Sequence of chain A:
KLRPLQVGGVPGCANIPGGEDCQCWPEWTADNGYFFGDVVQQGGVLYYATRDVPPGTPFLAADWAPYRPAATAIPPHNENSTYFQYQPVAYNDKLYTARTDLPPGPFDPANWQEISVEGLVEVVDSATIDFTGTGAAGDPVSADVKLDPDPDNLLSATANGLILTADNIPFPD

The following describes two proteins that form a bound complex.

Sequence of chain B:
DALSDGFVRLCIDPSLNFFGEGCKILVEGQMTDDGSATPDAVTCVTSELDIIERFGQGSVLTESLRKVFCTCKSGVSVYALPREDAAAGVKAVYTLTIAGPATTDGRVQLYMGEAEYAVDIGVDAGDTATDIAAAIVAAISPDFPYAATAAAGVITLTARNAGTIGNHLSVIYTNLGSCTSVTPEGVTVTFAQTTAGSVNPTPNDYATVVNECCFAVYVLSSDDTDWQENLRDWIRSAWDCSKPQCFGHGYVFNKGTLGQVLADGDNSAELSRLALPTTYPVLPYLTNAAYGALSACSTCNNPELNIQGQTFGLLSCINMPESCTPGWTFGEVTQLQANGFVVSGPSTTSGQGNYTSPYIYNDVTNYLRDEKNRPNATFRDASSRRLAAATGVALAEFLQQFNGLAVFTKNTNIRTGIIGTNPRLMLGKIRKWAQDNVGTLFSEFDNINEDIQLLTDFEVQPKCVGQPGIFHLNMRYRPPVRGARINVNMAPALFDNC

Interface contacts:
Residue N178 in chain B contacts residue K3 in chain A (closest heavy-atom distance 3.7 Å).
Residue S173 in chain B interacts with residue L7 in chain A (closest heavy-atom distance 4.2 Å).
Residue Y97 in chain B interacts with residue V9 in chain A (closest heavy-atom distance 5.0 Å).
Residue P324 in chain B is in contact with residue L4 in chain A (closest heavy-atom distance 4.8 Å).
Residue Y176 in chain B is in contact with residue P6 in chain A (closest heavy-atom distance 3.6 Å).
Residue F194 in chain B is in contact with residue V9 in chain A (closest heavy-atom distance 2.7 Å).
Residue F194 in chain B contacts residue G10 in chain A (closest heavy-atom distance 4.7 Å).
Residue A195 in chain B contacts residue V9 in chain A (closest heavy-atom distance 3.3 Å).
Residue T177 in chain B contacts residue P6 in chain A (closest heavy-atom distance 4.6 Å).
Residue S181 in chain B interacts with residue K3 in chain A (closest heavy-atom distance 4.7 Å).
Residue Q355 in chain B is in contact with residue R5 in chain A (closest heavy-atom distance 3.7 Å).
Residue Q355 in chain B contacts residue C15 in chain A (closest heavy-atom distance 4.1 Å).
Residue G356 in chain B is in contact with residue L4 in chain A (closest heavy-atom distance 3.7 Å).
Residue S173 in chain B contacts residue V9 in chain A (closest heavy-atom distance 3.6 Å).
Residue T282 in chain B interacts with residue Q8 in chain A (closest heavy-atom distance 3.7 Å).
Residue T193 in chain B contacts residue L7 in chain A (closest heavy-atom distance 4.7 Å).
Residue F194 in chain B contacts residue Q8 in chain A (closest heavy-atom distance 3.5 Å).
Residue N178 in chain B is in contact with residue L4 in chain A (closest heavy-atom distance 3.9 Å).
Residue Y176 in chain B interacts with residue R5 in chain A (closest heavy-atom distance 3.5 Å).
Residue C182 in chain B contacts residue K3 in chain A (closest heavy-atom distance 4.8 Å).
Residue V174 in chain B is in contact with residue Q8 in chain A (closest heavy-atom distance 4.8 Å).
Residue T177 in chain B is in contact with residue P13 in chain A (closest heavy-atom distance 4.0 Å).
Residue T177 in chain B contacts residue L4 in chain A (closest heavy-atom distance 3.6 Å).
Residue V192 in chain B is in contact with residue P13 in chain A (closest heavy-atom distance 4.1 Å).
Residue Y176 in chain B interacts with residue L7 in chain A (closest heavy-atom distance 4.8 Å).
Residue I175 in chain B is in contact with residue L7 in chain A (closest heavy-atom distance 2.9 Å).
Residue S181 in chain B interacts with residue R5 in chain A (closest heavy-atom distance 3.8 Å).
Residue I175 in chain B interacts with residue R5 in chain A (closest heavy-atom distance 4.4 Å).
Residue T177 in chain B interacts with residue K3 in chain A (closest heavy-atom distance 5.0 Å).
Residue Y176 in chain B contacts residue L4 in chain A (closest heavy-atom distance 3.9 Å).
Residue F194 in chain B is in contact with residue L7 in chain A (closest heavy-atom distance 3.5 Å).
Residue V192 in chain B interacts with residue L7 in chain A (closest heavy-atom distance 4.0 Å).
Residue Q196 in chain B contacts residue V9 in chain A (closest heavy-atom distance 4.2 Å).
Residue V174 in chain B contacts residue L7 in chain A (closest heavy-atom distance 3.8 Å).
Residue S173 in chain B contacts residue Q8 in chain A (closest heavy-atom distance 3.7 Å).
Residue G180 in chain B interacts with residue P13 in chain A (closest heavy-atom distance 4.5 Å).
Residue I175 in chain B interacts with residue P6 in chain A (closest heavy-atom distance 3.6 Å).
Residue Q355 in chain B is in contact with residue L4 in chain A (closest heavy-atom distance 5.0 Å).
Residue T177 in chain B contacts residue R5 in chain A (closest heavy-atom distance 3.1 Å).
Residue T177 in chain B interacts with residue L7 in chain A (closest heavy-atom distance 3.4 Å).
Residue V174 in chain B interacts with residue P6 in chain A (closest heavy-atom distance 4.7 Å).
Residue Q112 in chain B is in contact with residue L4 in chain A (closest heavy-atom distance 4.2 Å).
Residue C327 in chain B interacts with residue C15 in chain A (closest heavy-atom distance 2.0 Å).
Residue Y358 in chain B interacts with residue L4 in chain A (closest heavy-atom distance 3.8 Å).
Residue T183 in chain B interacts with residue K3 in chain A (closest heavy-atom distance 3.6 Å).
Residue Y114 in chain B interacts with residue L4 in chain A (closest heavy-atom distance 4.3 Å).